This data describes a binding interaction between two proteins.

Sequence of chain B:
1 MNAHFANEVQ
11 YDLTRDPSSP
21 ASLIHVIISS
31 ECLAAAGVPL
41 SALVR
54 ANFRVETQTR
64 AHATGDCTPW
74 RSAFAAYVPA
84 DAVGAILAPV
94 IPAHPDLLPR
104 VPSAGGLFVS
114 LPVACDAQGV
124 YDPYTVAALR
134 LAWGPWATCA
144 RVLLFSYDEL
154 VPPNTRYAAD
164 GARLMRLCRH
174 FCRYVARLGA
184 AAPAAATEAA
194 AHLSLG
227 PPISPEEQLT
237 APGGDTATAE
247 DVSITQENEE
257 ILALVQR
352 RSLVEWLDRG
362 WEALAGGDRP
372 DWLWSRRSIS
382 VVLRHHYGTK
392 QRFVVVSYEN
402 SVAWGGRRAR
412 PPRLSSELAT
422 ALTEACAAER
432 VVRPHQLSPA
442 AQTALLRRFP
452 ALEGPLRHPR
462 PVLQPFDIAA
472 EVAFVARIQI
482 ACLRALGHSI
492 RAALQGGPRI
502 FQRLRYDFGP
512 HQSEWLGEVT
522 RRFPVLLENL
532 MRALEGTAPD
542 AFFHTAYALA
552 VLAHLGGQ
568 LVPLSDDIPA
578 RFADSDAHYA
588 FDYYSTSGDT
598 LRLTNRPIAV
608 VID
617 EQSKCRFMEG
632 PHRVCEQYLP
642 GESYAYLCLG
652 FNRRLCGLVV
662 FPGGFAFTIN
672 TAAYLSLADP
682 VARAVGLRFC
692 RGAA

Contacts between the two chains:
Residue P371 in chain B interacts with residue R351 in chain A (closest heavy-atom distance 5.0 Å).
Residue R370 in chain B contacts residue R351 in chain A (closest heavy-atom distance 4.5 Å).
Residue D369 in chain B interacts with residue I352 in chain A (closest heavy-atom distance 4.9 Å).
Residue D369 in chain B is in contact with residue R320 in chain A (closest heavy-atom distance 3.7 Å).
Residue E363 in chain B interacts with residue R320 in chain A (closest heavy-atom distance 3.6 Å).
Residue D369 in chain B interacts with residue R351 in chain A (closest heavy-atom distance 2.9 Å).

Sequence of chain A:
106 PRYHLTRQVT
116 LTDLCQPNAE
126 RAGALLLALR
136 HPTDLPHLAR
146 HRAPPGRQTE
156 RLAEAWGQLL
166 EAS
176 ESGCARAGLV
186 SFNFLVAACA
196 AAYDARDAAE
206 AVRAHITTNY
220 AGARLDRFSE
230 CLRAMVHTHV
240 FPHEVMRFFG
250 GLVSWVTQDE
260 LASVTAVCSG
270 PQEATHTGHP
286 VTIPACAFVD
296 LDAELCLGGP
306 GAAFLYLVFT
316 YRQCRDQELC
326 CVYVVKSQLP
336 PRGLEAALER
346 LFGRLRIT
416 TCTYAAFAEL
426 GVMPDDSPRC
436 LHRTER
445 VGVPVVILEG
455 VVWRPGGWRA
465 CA